Sequence of protein 1:
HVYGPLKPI

These two protein chains interact to form a complex.

Sequence of protein 2:
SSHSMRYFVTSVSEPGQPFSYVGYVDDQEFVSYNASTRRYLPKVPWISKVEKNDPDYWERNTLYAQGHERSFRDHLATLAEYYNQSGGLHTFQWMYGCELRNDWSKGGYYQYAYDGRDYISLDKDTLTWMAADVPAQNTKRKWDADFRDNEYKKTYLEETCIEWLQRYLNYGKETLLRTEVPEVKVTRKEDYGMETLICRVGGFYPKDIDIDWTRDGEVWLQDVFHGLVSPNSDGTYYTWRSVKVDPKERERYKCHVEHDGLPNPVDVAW

Interface contacts:
Residue Y161 in protein 2 interacts with residue H1 in protein 1 (closest heavy-atom distance 2.6 Å).
Residue T83 in protein 2 contacts residue I9 in protein 1 (closest heavy-atom distance 3.5 Å).
Residue N66 in protein 2 interacts with residue V2 in protein 1 (closest heavy-atom distance 2.9 Å).
Residue Y161 in protein 2 is in contact with residue V2 in protein 1 (closest heavy-atom distance 4.0 Å).
Residue W169 in protein 2 contacts residue H1 in protein 1 (closest heavy-atom distance 3.5 Å).
Residue Y62 in protein 2 contacts residue H1 in protein 1 (closest heavy-atom distance 3.9 Å).
Residue H80 in protein 2 contacts residue I9 in protein 1 (closest heavy-atom distance 3.4 Å).
Residue H80 in protein 2 contacts residue K7 in protein 1 (closest heavy-atom distance 3.4 Å).
Residue M7 in protein 2 is in contact with residue H1 in protein 1 (closest heavy-atom distance 3.9 Å).
Residue W99 in protein 2 contacts residue Y3 in protein 1 (closest heavy-atom distance 4.2 Å).
Residue H73 in protein 2 contacts residue Y3 in protein 1 (closest heavy-atom distance 2.9 Å).
Residue Y69 in protein 2 is in contact with residue Y3 in protein 1 (closest heavy-atom distance 3.6 Å).
Residue Y115 in protein 2 is in contact with residue L6 in protein 1 (closest heavy-atom distance 3.3 Å).
Residue Y101 in protein 2 interacts with residue V2 in protein 1 (closest heavy-atom distance 3.4 Å).
Residue A70 in protein 2 is in contact with residue V2 in protein 1 (closest heavy-atom distance 4.5 Å).
Residue Y69 in protein 2 is in contact with residue P5 in protein 1 (closest heavy-atom distance 4.3 Å).
Residue Y101 in protein 2 is in contact with residue Y3 in protein 1 (closest heavy-atom distance 3.1 Å).
Residue Y9 in protein 2 interacts with residue H1 in protein 1 (closest heavy-atom distance 2.8 Å).
Residue K147 in protein 2 interacts with residue P8 in protein 1 (closest heavy-atom distance 4.0 Å).
Residue Y45 in protein 2 interacts with residue H1 in protein 1 (closest heavy-atom distance 4.2 Å).
Residue F35 in protein 2 interacts with residue H1 in protein 1 (closest heavy-atom distance 4.8 Å).
Residue Y69 in protein 2 interacts with residue H1 in protein 1 (closest heavy-atom distance 3.8 Å).
Residue Y26 in protein 2 contacts residue V2 in protein 1 (closest heavy-atom distance 3.5 Å).
Residue W99 in protein 2 interacts with residue L6 in protein 1 (closest heavy-atom distance 3.9 Å).
Residue F97 in protein 2 interacts with residue I9 in protein 1 (closest heavy-atom distance 3.6 Å).
Residue H80 in protein 2 contacts residue P8 in protein 1 (closest heavy-atom distance 4.1 Å).
Residue Y69 in protein 2 contacts residue G4 in protein 1 (closest heavy-atom distance 4.0 Å).
Residue D154 in protein 2 is in contact with residue K7 in protein 1 (closest heavy-atom distance 2.9 Å).
Residue F77 in protein 2 is in contact with residue L6 in protein 1 (closest heavy-atom distance 3.8 Å).
Residue N66 in protein 2 interacts with residue H1 in protein 1 (closest heavy-atom distance 3.4 Å).
Residue K158 in protein 2 interacts with residue Y3 in protein 1 (closest heavy-atom distance 3.0 Å).
Residue D151 in protein 2 contacts residue K7 in protein 1 (closest heavy-atom distance 2.2 Å).
Residue H73 in protein 2 interacts with residue V2 in protein 1 (closest heavy-atom distance 4.3 Å).
Residue Y9 in protein 2 is in contact with residue V2 in protein 1 (closest heavy-atom distance 3.6 Å).
Residue D59 in protein 2 contacts residue H1 in protein 1 (closest heavy-atom distance 4.8 Å).
Residue Y161 in protein 2 contacts residue Y3 in protein 1 (closest heavy-atom distance 3.6 Å).
Residue W148 in protein 2 interacts with residue K7 in protein 1 (closest heavy-atom distance 4.0 Å).
Residue D154 in protein 2 is in contact with residue P5 in protein 1 (closest heavy-atom distance 4.8 Å).
Residue Y157 in protein 2 interacts with residue Y3 in protein 1 (closest heavy-atom distance 3.5 Å).
Residue Y124 in protein 2 interacts with residue I9 in protein 1 (closest heavy-atom distance 3.9 Å).
Residue Y26 in protein 2 contacts residue Y3 in protein 1 (closest heavy-atom distance 4.6 Å).
Residue N143 in protein 2 interacts with residue I9 in protein 1 (closest heavy-atom distance 4.8 Å).
Residue Y69 in protein 2 is in contact with residue V2 in protein 1 (closest heavy-atom distance 3.6 Å).
Residue D154 in protein 2 interacts with residue Y3 in protein 1 (closest heavy-atom distance 3.5 Å).
Residue T144 in protein 2 is in contact with residue I9 in protein 1 (closest heavy-atom distance 2.7 Å).
Residue H80 in protein 2 interacts with residue L6 in protein 1 (closest heavy-atom distance 4.8 Å).
Residue L84 in protein 2 is in contact with residue I9 in protein 1 (closest heavy-atom distance 4.5 Å).
Residue Y87 in protein 2 is in contact with residue I9 in protein 1 (closest heavy-atom distance 2.7 Å).
Residue H73 in protein 2 is in contact with residue G4 in protein 1 (closest heavy-atom distance 2.7 Å).
Residue S76 in protein 2 contacts residue L6 in protein 1 (closest heavy-atom distance 4.1 Å).
Residue H73 in protein 2 contacts residue L6 in protein 1 (closest heavy-atom distance 3.7 Å).
Residue W148 in protein 2 interacts with residue I9 in protein 1 (closest heavy-atom distance 4.0 Å).
Residue Y117 in protein 2 contacts residue L6 in protein 1 (closest heavy-atom distance 3.7 Å).
Residue Y115 in protein 2 interacts with residue Y3 in protein 1 (closest heavy-atom distance 4.0 Å).
Residue R65 in protein 2 is in contact with residue H1 in protein 1 (closest heavy-atom distance 3.1 Å).
Residue H73 in protein 2 contacts residue P5 in protein 1 (closest heavy-atom distance 4.6 Å).
Residue K147 in protein 2 contacts residue I9 in protein 1 (closest heavy-atom distance 2.5 Å).
Residue Y45 in protein 2 is in contact with residue V2 in protein 1 (closest heavy-atom distance 3.6 Å).
Residue Y173 in protein 2 interacts with residue H1 in protein 1 (closest heavy-atom distance 2.8 Å).
Residue W148 in protein 2 contacts residue P8 in protein 1 (closest heavy-atom distance 3.1 Å).